Sequence of protein 1:
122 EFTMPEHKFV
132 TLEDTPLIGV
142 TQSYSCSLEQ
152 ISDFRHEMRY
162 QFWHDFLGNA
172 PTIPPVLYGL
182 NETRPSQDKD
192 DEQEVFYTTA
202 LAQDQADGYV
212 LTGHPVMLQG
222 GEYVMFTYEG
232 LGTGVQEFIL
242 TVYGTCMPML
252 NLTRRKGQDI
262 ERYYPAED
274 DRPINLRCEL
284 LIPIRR

This data describes a binding interaction between two proteins.

Sequence of protein 2:
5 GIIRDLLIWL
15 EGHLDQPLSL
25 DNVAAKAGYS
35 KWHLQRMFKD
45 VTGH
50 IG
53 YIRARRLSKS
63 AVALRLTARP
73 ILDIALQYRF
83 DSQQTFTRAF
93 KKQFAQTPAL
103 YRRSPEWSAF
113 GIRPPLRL

Interface contacts:
Residue T246 in protein 1 interacts with residue G5 in protein 2 (closest heavy-atom distance 2.5 Å).
Residue E193 in protein 1 is in contact with residue E15 in protein 2 (closest heavy-atom distance 3.9 Å).
Residue G245 in protein 1 contacts residue M41 in protein 2 (closest heavy-atom distance 4.1 Å).
Residue T242 in protein 1 interacts with residue G5 in protein 2 (closest heavy-atom distance 3.1 Å).
Residue V196 in protein 1 is in contact with residue R119 in protein 2 (closest heavy-atom distance 3.5 Å).
Residue L149 in protein 1 interacts with residue W13 in protein 2 (closest heavy-atom distance 3.5 Å).
Residue I152 in protein 1 is in contact with residue R8 in protein 2 (closest heavy-atom distance 3.5 Å).
Residue E150 in protein 1 is in contact with residue D9 in protein 2 (closest heavy-atom distance 2.9 Å).
Residue G245 in protein 1 is in contact with residue I7 in protein 2 (closest heavy-atom distance 3.2 Å).
Residue D191 in protein 1 contacts residue I114 in protein 2 (closest heavy-atom distance 2.9 Å).
Residue Y244 in protein 1 interacts with residue I7 in protein 2 (closest heavy-atom distance 3.7 Å).
Residue K190 in protein 1 interacts with residue I114 in protein 2 (closest heavy-atom distance 3.7 Å).
Residue R255 in protein 1 is in contact with residue L120 in protein 2 (closest heavy-atom distance 2.7 Å).
Residue L241 in protein 1 contacts residue I6 in protein 2 (closest heavy-atom distance 3.6 Å).
Residue D191 in protein 1 interacts with residue P116 in protein 2 (closest heavy-atom distance 3.2 Å).
Residue E150 in protein 1 contacts residue W13 in protein 2 (closest heavy-atom distance 3.3 Å).
Residue D192 in protein 1 contacts residue P117 in protein 2 (closest heavy-atom distance 3.3 Å).
Residue D192 in protein 1 is in contact with residue S60 in protein 2 (closest heavy-atom distance 3.7 Å).
Residue C247 in protein 1 is in contact with residue G5 in protein 2 (closest heavy-atom distance 3.0 Å).
Residue S148 in protein 1 interacts with residue W13 in protein 2 (closest heavy-atom distance 3.4 Å).
Residue G245 in protein 1 is in contact with residue R8 in protein 2 (closest heavy-atom distance 4.1 Å).
Residue V243 in protein 1 interacts with residue G5 in protein 2 (closest heavy-atom distance 2.4 Å).
Residue L149 in protein 1 contacts residue D9 in protein 2 (closest heavy-atom distance 3.3 Å).
Residue D191 in protein 1 is in contact with residue R115 in protein 2 (closest heavy-atom distance 2.9 Å).
Residue K190 in protein 1 contacts residue R67 in protein 2 (closest heavy-atom distance 3.1 Å).
Residue Y244 in protein 1 contacts residue R8 in protein 2 (closest heavy-atom distance 3.1 Å).
Residue K190 in protein 1 interacts with residue W109 in protein 2 (closest heavy-atom distance 3.9 Å).
Residue R255 in protein 1 is in contact with residue R119 in protein 2 (closest heavy-atom distance 4.2 Å).
Residue K190 in protein 1 is in contact with residue Y103 in protein 2 (closest heavy-atom distance 3.8 Å).
Residue Q194 in protein 1 contacts residue P117 in protein 2 (closest heavy-atom distance 2.9 Å).
Residue D192 in protein 1 is in contact with residue E15 in protein 2 (closest heavy-atom distance 3.2 Å).
Residue D191 in protein 1 interacts with residue A111 in protein 2 (closest heavy-atom distance 4.2 Å).
Residue D192 in protein 1 is in contact with residue R57 in protein 2 (closest heavy-atom distance 2.9 Å).
Residue C147 in protein 1 interacts with residue I12 in protein 2 (closest heavy-atom distance 3.4 Å).
Residue L149 in protein 1 interacts with residue R8 in protein 2 (closest heavy-atom distance 3.2 Å).
Residue E193 in protein 1 contacts residue V64 in protein 2 (closest heavy-atom distance 3.5 Å).
Residue T246 in protein 1 interacts with residue I6 in protein 2 (closest heavy-atom distance 3.0 Å).
Residue I240 in protein 1 is in contact with residue R8 in protein 2 (closest heavy-atom distance 4.0 Å).
Residue D189 in protein 1 contacts residue W109 in protein 2 (closest heavy-atom distance 3.3 Å).
Residue D192 in protein 1 interacts with residue V64 in protein 2 (closest heavy-atom distance 3.3 Å).
Residue P249 in protein 1 interacts with residue D44 in protein 2 (closest heavy-atom distance 3.3 Å).
Residue L241 in protein 1 interacts with residue D9 in protein 2 (closest heavy-atom distance 3.6 Å).
Residue G245 in protein 1 contacts residue I6 in protein 2 (closest heavy-atom distance 3.0 Å).
Residue Q194 in protein 1 interacts with residue R119 in protein 2 (closest heavy-atom distance 2.4 Å).
Residue L241 in protein 1 interacts with residue R8 in protein 2 (closest heavy-atom distance 3.5 Å).
Residue D191 in protein 1 contacts residue P117 in protein 2 (closest heavy-atom distance 3.4 Å).
Residue L149 in protein 1 contacts residue I12 in protein 2 (closest heavy-atom distance 3.3 Å).
Residue G245 in protein 1 interacts with residue G5 in protein 2 (closest heavy-atom distance 2.8 Å).
Residue Y244 in protein 1 contacts residue M41 in protein 2 (closest heavy-atom distance 3.9 Å).
Residue V243 in protein 1 is in contact with residue R8 in protein 2 (closest heavy-atom distance 3.4 Å).
Residue Y244 in protein 1 contacts residue V45 in protein 2 (closest heavy-atom distance 2.9 Å).
Residue D192 in protein 1 is in contact with residue A63 in protein 2 (closest heavy-atom distance 4.3 Å).
Residue L149 in protein 1 interacts with residue L11 in protein 2 (closest heavy-atom distance 4.1 Å).
Residue L241 in protein 1 is in contact with residue G5 in protein 2 (closest heavy-atom distance 2.8 Å).
Residue T184 in protein 1 is in contact with residue R119 in protein 2 (closest heavy-atom distance 3.7 Å).
Residue Y244 in protein 1 is in contact with residue G5 in protein 2 (closest heavy-atom distance 2.8 Å).
Residue Y244 in protein 1 is in contact with residue I6 in protein 2 (closest heavy-atom distance 4.2 Å).
Residue T246 in protein 1 is in contact with residue Y33 in protein 2 (closest heavy-atom distance 3.6 Å).
Residue S148 in protein 1 interacts with residue I12 in protein 2 (closest heavy-atom distance 3.6 Å).
Residue K190 in protein 1 contacts residue A63 in protein 2 (closest heavy-atom distance 4.3 Å).